Sequence of chain B:
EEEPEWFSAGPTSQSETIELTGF

Sequence of chain A:
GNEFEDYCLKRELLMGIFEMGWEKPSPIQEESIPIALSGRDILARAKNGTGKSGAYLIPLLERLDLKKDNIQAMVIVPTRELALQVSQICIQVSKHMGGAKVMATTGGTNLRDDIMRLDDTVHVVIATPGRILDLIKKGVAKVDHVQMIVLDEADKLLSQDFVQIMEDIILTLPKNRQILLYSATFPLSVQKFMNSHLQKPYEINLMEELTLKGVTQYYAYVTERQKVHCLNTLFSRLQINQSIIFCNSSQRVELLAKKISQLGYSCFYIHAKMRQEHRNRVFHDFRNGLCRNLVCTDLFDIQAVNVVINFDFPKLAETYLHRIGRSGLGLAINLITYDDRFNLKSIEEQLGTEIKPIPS

Residue-level contacts at the interface:
Residue R255 in chain A interacts with residue P24 in chain B (closest heavy-atom distance 3.6 Å).
Residue A223 in chain A interacts with residue T41 in chain B (closest heavy-atom distance 3.5 Å).
Residue Q254 in chain A interacts with residue E21 in chain B (closest heavy-atom distance 3.3 Å).
Residue T236 in chain A is in contact with residue L40 in chain B (closest heavy-atom distance 3.7 Å).
Residue V231 in chain A interacts with residue W26 in chain B (closest heavy-atom distance 3.8 Å).
Residue K262 in chain A contacts residue G30 in chain B (closest heavy-atom distance 3.6 Å).
Residue H232 in chain A interacts with residue G30 in chain B (closest heavy-atom distance 4.0 Å).
Residue H232 in chain A interacts with residue E36 in chain B (closest heavy-atom distance 3.8 Å).
Residue L266 in chain A contacts residue P31 in chain B (closest heavy-atom distance 3.7 Å).
Residue C233 in chain A is in contact with residue L40 in chain B (closest heavy-atom distance 3.5 Å).
Residue R228 in chain A contacts residue W26 in chain B (closest heavy-atom distance 4.0 Å).
Residue R240 in chain A is in contact with residue L40 in chain B (closest heavy-atom distance 4.0 Å).
Residue Y222 in chain A is in contact with residue G42 in chain B (closest heavy-atom distance 3.1 Å).
Residue H232 in chain A contacts residue P31 in chain B (closest heavy-atom distance 3.3 Å).
Residue Y224 in chain A contacts residue T41 in chain B (closest heavy-atom distance 2.9 Å).
Residue T236 in chain A interacts with residue I38 in chain B (closest heavy-atom distance 3.0 Å).
Residue Q254 in chain A interacts with residue E23 in chain B (closest heavy-atom distance 4.5 Å).
Residue S239 in chain A interacts with residue Q34 in chain B (closest heavy-atom distance 3.4 Å).
Residue L266 in chain A is in contact with residue T32 in chain B (closest heavy-atom distance 3.7 Å).
Residue Q265 in chain A is in contact with residue P31 in chain B (closest heavy-atom distance 4.3 Å).
Residue H232 in chain A contacts residue T37 in chain B (closest heavy-atom distance 4.2 Å).
Residue N235 in chain A contacts residue E36 in chain B (closest heavy-atom distance 3.4 Å).
Residue P370 in chain A is in contact with residue L40 in chain B (closest heavy-atom distance 4.0 Å).
Residue E227 in chain A interacts with residue E25 in chain B (closest heavy-atom distance 3.8 Å).
Residue L258 in chain A is in contact with residue W26 in chain B (closest heavy-atom distance 3.8 Å).
Residue S371 in chain A is in contact with residue L40 in chain B (closest heavy-atom distance 3.8 Å).
Residue N235 in chain A contacts residue S33 in chain B (closest heavy-atom distance 3.3 Å).
Residue H232 in chain A is in contact with residue A29 in chain B (closest heavy-atom distance 4.3 Å).
Residue L237 in chain A interacts with residue L40 in chain B (closest heavy-atom distance 3.9 Å).
Residue I369 in chain A interacts with residue T41 in chain B (closest heavy-atom distance 3.7 Å).
Residue Q229 in chain A is in contact with residue I38 in chain B (closest heavy-atom distance 4.2 Å).
Residue I369 in chain A is in contact with residue G42 in chain B (closest heavy-atom distance 4.2 Å).
Residue K262 in chain A interacts with residue F27 in chain B (closest heavy-atom distance 4.1 Å).
Residue R228 in chain A is in contact with residue A29 in chain B (closest heavy-atom distance 4.0 Å).
Residue R255 in chain A is in contact with residue W26 in chain B (closest heavy-atom distance 3.1 Å).
Residue R228 in chain A is in contact with residue E25 in chain B (closest heavy-atom distance 3.7 Å).
Residue H232 in chain A contacts residue I38 in chain B (closest heavy-atom distance 3.5 Å).
Residue L258 in chain A contacts residue F27 in chain B (closest heavy-atom distance 3.5 Å).
Residue C233 in chain A is in contact with residue I38 in chain B (closest heavy-atom distance 3.9 Å).
Residue L259 in chain A interacts with residue W26 in chain B (closest heavy-atom distance 3.5 Å).
Residue F318 in chain A is in contact with residue W26 in chain B (closest heavy-atom distance 3.5 Å).
Residue T236 in chain A interacts with residue T37 in chain B (closest heavy-atom distance 3.4 Å).
Residue Y224 in chain A is in contact with residue F43 in chain B (closest heavy-atom distance 3.5 Å).
Residue E227 in chain A interacts with residue W26 in chain B (closest heavy-atom distance 3.1 Å).
Residue K262 in chain A interacts with residue P31 in chain B (closest heavy-atom distance 3.0 Å).
Residue Q254 in chain A is in contact with residue E22 in chain B (closest heavy-atom distance 3.5 Å).
Residue L258 in chain A interacts with residue P24 in chain B (closest heavy-atom distance 3.4 Å).
Residue P368 in chain A interacts with residue G42 in chain B (closest heavy-atom distance 3.8 Å).
Residue V231 in chain A is in contact with residue P31 in chain B (closest heavy-atom distance 3.5 Å).
Residue K230 in chain A interacts with residue W26 in chain B (closest heavy-atom distance 4.0 Å).
Residue L266 in chain A interacts with residue Q34 in chain B (closest heavy-atom distance 3.7 Å).
Residue L266 in chain A is in contact with residue S33 in chain B (closest heavy-atom distance 3.3 Å).
Residue Y224 in chain A is in contact with residue G42 in chain B (closest heavy-atom distance 3.0 Å).
Residue K262 in chain A is in contact with residue W26 in chain B (closest heavy-atom distance 3.3 Å).
Residue N235 in chain A interacts with residue T37 in chain B (closest heavy-atom distance 4.3 Å).
Residue I369 in chain A interacts with residue L40 in chain B (closest heavy-atom distance 3.8 Å).
Residue N235 in chain A is in contact with residue P31 in chain B (closest heavy-atom distance 3.7 Å).
Residue N235 in chain A contacts residue Q34 in chain B (closest heavy-atom distance 3.3 Å).
Residue V225 in chain A interacts with residue I38 in chain B (closest heavy-atom distance 4.2 Å).
Residue Y222 in chain A contacts residue T41 in chain B (closest heavy-atom distance 4.6 Å).

This data describes a binding interaction between two proteins.